Sequence of chain B:
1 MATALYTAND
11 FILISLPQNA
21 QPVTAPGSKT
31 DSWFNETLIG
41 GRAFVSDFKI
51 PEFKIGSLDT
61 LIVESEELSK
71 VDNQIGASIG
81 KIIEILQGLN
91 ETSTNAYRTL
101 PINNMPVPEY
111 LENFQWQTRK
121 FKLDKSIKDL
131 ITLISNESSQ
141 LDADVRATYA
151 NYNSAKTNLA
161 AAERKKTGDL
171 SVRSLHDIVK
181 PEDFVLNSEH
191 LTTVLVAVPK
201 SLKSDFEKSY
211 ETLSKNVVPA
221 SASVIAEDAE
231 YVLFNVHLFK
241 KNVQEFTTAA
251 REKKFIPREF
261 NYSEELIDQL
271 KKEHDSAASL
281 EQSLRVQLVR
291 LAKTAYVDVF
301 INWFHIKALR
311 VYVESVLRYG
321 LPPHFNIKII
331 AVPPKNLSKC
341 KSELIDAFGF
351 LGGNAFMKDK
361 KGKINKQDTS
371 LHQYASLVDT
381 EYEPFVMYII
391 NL

This data describes a binding interaction between two proteins.

Sequence of chain A:
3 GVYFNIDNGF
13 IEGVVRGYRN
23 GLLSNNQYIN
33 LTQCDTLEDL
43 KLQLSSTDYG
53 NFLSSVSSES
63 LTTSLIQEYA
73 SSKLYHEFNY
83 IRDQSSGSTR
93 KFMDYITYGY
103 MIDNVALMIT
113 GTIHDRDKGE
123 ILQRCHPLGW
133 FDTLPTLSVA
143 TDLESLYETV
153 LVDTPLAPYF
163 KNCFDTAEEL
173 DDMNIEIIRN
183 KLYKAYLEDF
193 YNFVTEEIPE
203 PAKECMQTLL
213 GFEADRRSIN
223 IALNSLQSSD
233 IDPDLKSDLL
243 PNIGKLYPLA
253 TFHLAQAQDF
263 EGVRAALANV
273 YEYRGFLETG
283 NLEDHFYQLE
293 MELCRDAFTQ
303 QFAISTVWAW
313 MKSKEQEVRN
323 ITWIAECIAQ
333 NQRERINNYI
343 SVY

Residue-level contacts at the interface:
Residue Q367 in chain B contacts residue S48 in chain A (closest heavy-atom distance 4.7 Å).
Residue T369 in chain B is in contact with residue S48 in chain A (closest heavy-atom distance 3.5 Å).
Residue D368 in chain B is in contact with residue S47 in chain A (closest heavy-atom distance 4.3 Å).
Residue D368 in chain B contacts residue S48 in chain A (closest heavy-atom distance 2.4 Å).
Residue D368 in chain B interacts with residue L44 in chain A (closest heavy-atom distance 3.7 Å).
Residue T369 in chain B contacts residue Q45 in chain A (closest heavy-atom distance 4.0 Å).
Residue Q367 in chain B contacts residue L44 in chain A (closest heavy-atom distance 2.5 Å).
Residue Q367 in chain B contacts residue Q45 in chain A (closest heavy-atom distance 4.6 Å).
Residue Q367 in chain B is in contact with residue S47 in chain A (closest heavy-atom distance 4.0 Å).
Residue T369 in chain B contacts residue L44 in chain A (closest heavy-atom distance 3.3 Å).